Sequence of chain B:
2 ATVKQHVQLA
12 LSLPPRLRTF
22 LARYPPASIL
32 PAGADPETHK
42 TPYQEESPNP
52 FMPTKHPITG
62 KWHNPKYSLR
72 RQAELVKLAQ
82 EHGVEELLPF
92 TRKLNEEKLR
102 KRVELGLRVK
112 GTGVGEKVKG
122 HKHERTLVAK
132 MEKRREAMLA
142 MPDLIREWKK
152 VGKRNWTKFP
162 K

Sequence of chain A:
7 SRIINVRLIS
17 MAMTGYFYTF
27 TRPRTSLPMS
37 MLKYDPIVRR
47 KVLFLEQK

Contacts between the two chains:
Residue M142 in chain B contacts residue V48 in chain A (closest heavy-atom distance 3.6 Å).
Residue M139 in chain B interacts with residue A18 in chain A (closest heavy-atom distance 4.1 Å).
Residue P161 in chain B interacts with residue Q53 in chain A (closest heavy-atom distance 2.5 Å).
Residue A138 in chain B contacts residue M17 in chain A (closest heavy-atom distance 3.6 Å).
Residue K154 in chain B is in contact with residue P34 in chain A (closest heavy-atom distance 4.9 Å).
Residue P161 in chain B interacts with residue I15 in chain A (closest heavy-atom distance 4.5 Å).
Residue M142 in chain B contacts residue M17 in chain A (closest heavy-atom distance 3.9 Å).
Residue F160 in chain B is in contact with residue E52 in chain A (closest heavy-atom distance 3.8 Å).
Residue F160 in chain B interacts with residue Q53 in chain A (closest heavy-atom distance 4.7 Å).
Residue K134 in chain B contacts residue A18 in chain A (closest heavy-atom distance 4.9 Å).
Residue M142 in chain B interacts with residue L49 in chain A (closest heavy-atom distance 3.5 Å).
Residue P161 in chain B interacts with residue K54 in chain A (closest heavy-atom distance 3.9 Å).
Residue K134 in chain B is in contact with residue M19 in chain A (closest heavy-atom distance 4.2 Å).
Residue W157 in chain B is in contact with residue S36 in chain A (closest heavy-atom distance 4.7 Å).
Residue F160 in chain B interacts with residue M35 in chain A (closest heavy-atom distance 4.1 Å).
Residue K159 in chain B interacts with residue L51 in chain A (closest heavy-atom distance 3.5 Å).
Residue A138 in chain B contacts residue M19 in chain A (closest heavy-atom distance 3.6 Å).
Residue I146 in chain B is in contact with residue L49 in chain A (closest heavy-atom distance 4.2 Å).
Residue W157 in chain B is in contact with residue L49 in chain A (closest heavy-atom distance 4.8 Å).
Residue W149 in chain B contacts residue L49 in chain A (closest heavy-atom distance 3.7 Å).
Residue I146 in chain B interacts with residue V48 in chain A (closest heavy-atom distance 4.5 Å).
Residue F160 in chain B interacts with residue K54 in chain A (closest heavy-atom distance 4.5 Å).
Residue W157 in chain B contacts residue L51 in chain A (closest heavy-atom distance 3.5 Å).
Residue I146 in chain B is in contact with residue K47 in chain A (closest heavy-atom distance 4.5 Å).
Residue K154 in chain B contacts residue M35 in chain A (closest heavy-atom distance 4.7 Å).
Residue M142 in chain B interacts with residue A18 in chain A (closest heavy-atom distance 4.5 Å).
Residue R135 in chain B contacts residue I43 in chain A (closest heavy-atom distance 3.8 Å).
Residue K154 in chain B is in contact with residue S36 in chain A (closest heavy-atom distance 3.3 Å).
Residue P161 in chain B contacts residue E52 in chain A (closest heavy-atom distance 3.3 Å).
Residue P161 in chain B contacts residue M17 in chain A (closest heavy-atom distance 3.7 Å).
Residue F160 in chain B contacts residue L51 in chain A (closest heavy-atom distance 4.2 Å).
Residue L145 in chain B interacts with residue L49 in chain A (closest heavy-atom distance 3.8 Å).
Residue R155 in chain B contacts residue L33 in chain A (closest heavy-atom distance 3.6 Å).
Residue W149 in chain B contacts residue M37 in chain A (closest heavy-atom distance 4.6 Å).
Residue P161 in chain B interacts with residue L51 in chain A (closest heavy-atom distance 3.5 Å).
Residue K154 in chain B interacts with residue M37 in chain A (closest heavy-atom distance 4.3 Å).
Residue M139 in chain B contacts residue V44 in chain A (closest heavy-atom distance 4.4 Å).
Residue K162 in chain B contacts residue Q53 in chain A (closest heavy-atom distance 3.9 Å).
Residue K162 in chain B is in contact with residue K54 in chain A (closest heavy-atom distance 2.2 Å).
Residue L145 in chain B is in contact with residue M17 in chain A (closest heavy-atom distance 4.0 Å).
Residue W149 in chain B contacts residue S36 in chain A (closest heavy-atom distance 3.1 Å).
Residue I146 in chain B is in contact with residue L38 in chain A (closest heavy-atom distance 4.1 Å).
Residue R135 in chain B contacts residue A18 in chain A (closest heavy-atom distance 3.9 Å).
Residue F160 in chain B interacts with residue S36 in chain A (closest heavy-atom distance 4.5 Å).
Residue W149 in chain B is in contact with residue L38 in chain A (closest heavy-atom distance 4.1 Å).
Residue R135 in chain B contacts residue M19 in chain A (closest heavy-atom distance 3.5 Å).
Residue M139 in chain B interacts with residue V48 in chain A (closest heavy-atom distance 3.6 Å).
Residue M139 in chain B is in contact with residue R46 in chain A (closest heavy-atom distance 4.3 Å).
Residue A138 in chain B is in contact with residue A18 in chain A (closest heavy-atom distance 3.6 Å).
Residue F160 in chain B interacts with residue P34 in chain A (closest heavy-atom distance 3.6 Å).
Residue R135 in chain B interacts with residue T20 in chain A (closest heavy-atom distance 3.3 Å).

These two protein chains interact to form a complex.